These two protein chains interact to form a complex.

Sequence of chain B:
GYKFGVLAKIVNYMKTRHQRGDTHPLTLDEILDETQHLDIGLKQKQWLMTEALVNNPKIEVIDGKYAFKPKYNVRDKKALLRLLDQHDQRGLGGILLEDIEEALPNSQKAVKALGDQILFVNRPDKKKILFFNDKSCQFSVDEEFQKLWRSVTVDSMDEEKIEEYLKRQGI

Sequence of chain A:
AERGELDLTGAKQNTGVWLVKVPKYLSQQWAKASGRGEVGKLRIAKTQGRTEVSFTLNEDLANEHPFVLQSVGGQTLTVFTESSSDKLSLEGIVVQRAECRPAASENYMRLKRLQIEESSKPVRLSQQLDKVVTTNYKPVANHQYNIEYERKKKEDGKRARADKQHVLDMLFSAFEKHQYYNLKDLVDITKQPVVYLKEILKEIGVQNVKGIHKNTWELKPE

Residue-level contacts at the interface:
Residue F188 in chain A is in contact with residue N83 in chain B (closest heavy-atom distance 4.2 Å).
Residue E192 in chain A interacts with residue Y73 in chain B (closest heavy-atom distance 3.0 Å).
Residue K236 in chain A is in contact with residue F75 in chain B (closest heavy-atom distance 3.5 Å).
Residue D185 in chain A interacts with residue G72 in chain B (closest heavy-atom distance 5.0 Å).
Residue E192 in chain A interacts with residue G72 in chain B (closest heavy-atom distance 3.2 Å).
Residue F188 in chain A is in contact with residue A79 in chain B (closest heavy-atom distance 3.4 Å).
Residue I220 in chain A interacts with residue N83 in chain B (closest heavy-atom distance 2.9 Å).
Residue F191 in chain A is in contact with residue F75 in chain B (closest heavy-atom distance 3.3 Å).
Residue E238 in chain A contacts residue L78 in chain B (closest heavy-atom distance 3.1 Å).
Residue S189 in chain A is in contact with residue G72 in chain B (closest heavy-atom distance 3.6 Å).
Residue F188 in chain A interacts with residue G76 in chain B (closest heavy-atom distance 3.7 Å).
Residue D185 in chain A contacts residue K80 in chain B (closest heavy-atom distance 3.6 Å).
Residue F188 in chain A interacts with residue K80 in chain B (closest heavy-atom distance 3.8 Å).
Residue F188 in chain A contacts residue G72 in chain B (closest heavy-atom distance 3.2 Å).
Residue P237 in chain A interacts with residue A79 in chain B (closest heavy-atom distance 4.1 Å).
Residue P237 in chain A contacts residue L78 in chain B (closest heavy-atom distance 4.7 Å).